Sequence of the first protein:
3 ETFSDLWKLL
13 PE

Contacts between the two chains:
Residue V53 in the second protein is in contact with residue F5 in the first protein (closest heavy-atom distance 4.0 Å).
Residue Q5 in the second protein is in contact with residue E14 in the first protein (closest heavy-atom distance 4.3 Å).
Residue Y78 in the second protein is in contact with residue P13 in the first protein (closest heavy-atom distance 2.5 Å).
Residue Y45 in the second protein is in contact with residue F5 in the first protein (closest heavy-atom distance 4.0 Å).
Residue G36 in the second protein interacts with residue F5 in the first protein (closest heavy-atom distance 3.5 Å).
Residue P74 in the second protein interacts with residue L12 in the first protein (closest heavy-atom distance 3.6 Å).
Residue M40 in the second protein contacts residue S6 in the first protein (closest heavy-atom distance 4.2 Å).
Residue K72 in the second protein is in contact with residue L8 in the first protein (closest heavy-atom distance 4.3 Å).
Residue V71 in the second protein interacts with residue L12 in the first protein (closest heavy-atom distance 3.6 Å).
Residue K29 in the second protein interacts with residue E14 in the first protein (closest heavy-atom distance 3.6 Å).
Residue Y78 in the second protein contacts residue E14 in the first protein (closest heavy-atom distance 3.9 Å).
Residue M32 in the second protein is in contact with residue E14 in the first protein (closest heavy-atom distance 4.8 Å).
Residue V71 in the second protein contacts residue F5 in the first protein (closest heavy-atom distance 4.6 Å).
Residue I39 in the second protein contacts residue W9 in the first protein (closest heavy-atom distance 3.7 Å).
Residue M32 in the second protein interacts with residue L12 in the first protein (closest heavy-atom distance 3.9 Å).
Residue Y78 in the second protein interacts with residue L12 in the first protein (closest heavy-atom distance 3.6 Å).
Residue Q50 in the second protein contacts residue T4 in the first protein (closest heavy-atom distance 3.4 Å).
Residue Q50 in the second protein is in contact with residue L8 in the first protein (closest heavy-atom distance 4.2 Å).
Residue M32 in the second protein contacts residue W9 in the first protein (closest heavy-atom distance 2.8 Å).
Residue M40 in the second protein interacts with residue F5 in the first protein (closest heavy-atom distance 3.6 Å).
Residue V71 in the second protein interacts with residue W9 in the first protein (closest heavy-atom distance 4.1 Å).
Residue H33 in the second protein interacts with residue W9 in the first protein (closest heavy-atom distance 4.6 Å).
Residue I39 in the second protein is in contact with residue F5 in the first protein (closest heavy-atom distance 3.3 Å).
Residue L77 in the second protein interacts with residue W9 in the first protein (closest heavy-atom distance 3.4 Å).
Residue Q50 in the second protein is in contact with residue E3 in the first protein (closest heavy-atom distance 3.5 Å).
Residue Q50 in the second protein is in contact with residue F5 in the first protein (closest heavy-atom distance 2.9 Å).
Residue M32 in the second protein contacts residue P13 in the first protein (closest heavy-atom distance 3.9 Å).
Residue L77 in the second protein is in contact with residue L12 in the first protein (closest heavy-atom distance 3.8 Å).
Residue F69 in the second protein contacts residue W9 in the first protein (closest heavy-atom distance 4.3 Å).
Residue V28 in the second protein is in contact with residue E14 in the first protein (closest heavy-atom distance 3.7 Å).
Residue K72 in the second protein interacts with residue E3 in the first protein (closest heavy-atom distance 4.2 Å).
Residue V71 in the second protein is in contact with residue L8 in the first protein (closest heavy-atom distance 3.8 Å).
Residue H51 in the second protein contacts residue L8 in the first protein (closest heavy-atom distance 3.3 Å).
Residue L35 in the second protein is in contact with residue W9 in the first protein (closest heavy-atom distance 3.9 Å).
Residue G36 in the second protein is in contact with residue W9 in the first protein (closest heavy-atom distance 3.3 Å).

Sequence of the second protein:
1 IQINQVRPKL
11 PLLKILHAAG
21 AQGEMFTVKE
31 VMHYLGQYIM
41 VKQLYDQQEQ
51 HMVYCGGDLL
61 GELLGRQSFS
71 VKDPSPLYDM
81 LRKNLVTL

The following describes two proteins that form a bound complex.